This data describes a binding interaction between two proteins.

Residue-level contacts at the interface:
Residue L1553 in protein 2 interacts with residue Q1551 in protein 1 (closest heavy-atom distance 3.2 Å).
Residue Q1507 in protein 2 interacts with residue T1508 in protein 1 (closest heavy-atom distance 3.0 Å).
Residue T1324 in protein 2 is in contact with residue F1486 in protein 1 (closest heavy-atom distance 3.5 Å).
Residue A1406 in protein 2 is in contact with residue H1457 in protein 1 (closest heavy-atom distance 3.4 Å).
Residue W1394 in protein 2 is in contact with residue N1467 in protein 1 (closest heavy-atom distance 3.5 Å).
Residue Q1403 in protein 2 interacts with residue A1460 in protein 1 (closest heavy-atom distance 2.5 Å).
Residue F1409 in protein 2 is in contact with residue M1456 in protein 1 (closest heavy-atom distance 3.6 Å).
Residue W1429 in protein 2 interacts with residue R1442 in protein 1 (closest heavy-atom distance 3.4 Å).
Residue F1426 in protein 2 is in contact with residue V1446 in protein 1 (closest heavy-atom distance 3.6 Å).
Residue Q1403 in protein 2 interacts with residue H1457 in protein 1 (closest heavy-atom distance 3.2 Å).
Residue Q1565 in protein 2 interacts with residue D1559 in protein 1 (closest heavy-atom distance 3.5 Å).
Residue N996 in protein 2 interacts with residue F718 in protein 1 (closest heavy-atom distance 3.6 Å).
Residue C1413 in protein 2 contacts residue I1449 in protein 1 (closest heavy-atom distance 3.3 Å).
Residue P1325 in protein 2 contacts residue D1488 in protein 1 (closest heavy-atom distance 3.3 Å).
Residue L1407 in protein 2 is in contact with residue H1457 in protein 1 (closest heavy-atom distance 3.3 Å).
Residue T370 in protein 2 contacts residue K490 in protein 1 (closest heavy-atom distance 2.9 Å).
Residue R992 in protein 2 interacts with residue R724 in protein 1 (closest heavy-atom distance 3.0 Å).
Residue Q1565 in protein 2 contacts residue R1563 in protein 1 (closest heavy-atom distance 3.1 Å).
Residue P1328 in protein 2 is in contact with residue R1483 in protein 1 (closest heavy-atom distance 3.6 Å).
Residue R946 in protein 2 interacts with residue N654 in protein 1 (closest heavy-atom distance 3.3 Å).
Residue L1410 in protein 2 contacts residue H1457 in protein 1 (closest heavy-atom distance 3.6 Å).
Residue H395 in protein 2 contacts residue G457 in protein 1 (closest heavy-atom distance 3.5 Å).
Residue I1550 in protein 2 contacts residue Q1551 in protein 1 (closest heavy-atom distance 3.2 Å).
Residue R1331 in protein 2 contacts residue F1476 in protein 1 (closest heavy-atom distance 3.6 Å).
Residue P1395 in protein 2 contacts residue A1466 in protein 1 (closest heavy-atom distance 3.2 Å).
Residue L1553 in protein 2 contacts residue V1547 in protein 1 (closest heavy-atom distance 3.5 Å).
Residue W1429 in protein 2 contacts residue V1446 in protein 1 (closest heavy-atom distance 3.5 Å).
Residue Y1393 in protein 2 contacts residue F1468 in protein 1 (closest heavy-atom distance 3.2 Å).
Residue L1410 in protein 2 interacts with residue G1453 in protein 1 (closest heavy-atom distance 3.3 Å).
Residue R1254 in protein 2 is in contact with residue K1190 in protein 1 (closest heavy-atom distance 3.4 Å).
Residue Y1561 in protein 2 interacts with residue D1559 in protein 1 (closest heavy-atom distance 3.3 Å).
Residue P397 in protein 2 contacts residue S491 in protein 1 (closest heavy-atom distance 3.4 Å).
Residue I1326 in protein 2 contacts residue Y1485 in protein 1 (closest heavy-atom distance 2.8 Å).
Residue G368 in protein 2 interacts with residue K490 in protein 1 (closest heavy-atom distance 3.5 Å).
Residue Q1403 in protein 2 is in contact with residue L1461 in protein 1 (closest heavy-atom distance 3.2 Å).
Residue I1323 in protein 2 interacts with residue M1456 in protein 1 (closest heavy-atom distance 3.3 Å).
Residue Y1399 in protein 2 interacts with residue F1465 in protein 1 (closest heavy-atom distance 3.4 Å).
Residue F1409 in protein 2 is in contact with residue F1452 in protein 1 (closest heavy-atom distance 3.5 Å).
Residue I1323 in protein 2 interacts with residue Q1463 in protein 1 (closest heavy-atom distance 3.3 Å).
Residue N1402 in protein 2 interacts with residue Q1463 in protein 1 (closest heavy-atom distance 2.7 Å).
Residue L1440 in protein 2 contacts residue V1548 in protein 1 (closest heavy-atom distance 3.6 Å).
Residue I1554 in protein 2 interacts with residue I1554 in protein 1 (closest heavy-atom distance 3.6 Å).
Residue Y1561 in protein 2 contacts residue M1556 in protein 1 (closest heavy-atom distance 3.5 Å).
Residue F1505 in protein 2 is in contact with residue M1542 in protein 1 (closest heavy-atom distance 3.5 Å).
Residue L1330 in protein 2 contacts residue R1483 in protein 1 (closest heavy-atom distance 3.0 Å).
Residue L1436 in protein 2 is in contact with residue L1552 in protein 1 (closest heavy-atom distance 3.5 Å).
Residue L1410 in protein 2 is in contact with residue F1454 in protein 1 (closest heavy-atom distance 3.6 Å).
Residue Y1399 in protein 2 interacts with residue L1461 in protein 1 (closest heavy-atom distance 2.8 Å).
Residue L1425 in protein 2 contacts residue R1442 in protein 1 (closest heavy-atom distance 2.6 Å).
Residue I1326 in protein 2 interacts with residue F1486 in protein 1 (closest heavy-atom distance 3.6 Å).
Residue T1396 in protein 2 contacts residue F1465 in protein 1 (closest heavy-atom distance 3.5 Å).
Residue L1332 in protein 2 interacts with residue F1476 in protein 1 (closest heavy-atom distance 3.6 Å).
Residue W1429 in protein 2 contacts residue M1556 in protein 1 (closest heavy-atom distance 3.5 Å).
Residue W1429 in protein 2 is in contact with residue L1552 in protein 1 (closest heavy-atom distance 3.6 Å).
Residue S1558 in protein 2 contacts residue D1559 in protein 1 (closest heavy-atom distance 2.7 Å).
Residue L1330 in protein 2 interacts with residue F1476 in protein 1 (closest heavy-atom distance 3.4 Å).
Residue G1322 in protein 2 interacts with residue Q1463 in protein 1 (closest heavy-atom distance 3.2 Å).
Residue Q1507 in protein 2 interacts with residue M1542 in protein 1 (closest heavy-atom distance 3.5 Å).
Residue N398 in protein 2 is in contact with residue S491 in protein 1 (closest heavy-atom distance 3.0 Å).
Residue S1031 in protein 2 interacts with residue K722 in protein 1 (closest heavy-atom distance 2.7 Å).

Sequence of protein 1:
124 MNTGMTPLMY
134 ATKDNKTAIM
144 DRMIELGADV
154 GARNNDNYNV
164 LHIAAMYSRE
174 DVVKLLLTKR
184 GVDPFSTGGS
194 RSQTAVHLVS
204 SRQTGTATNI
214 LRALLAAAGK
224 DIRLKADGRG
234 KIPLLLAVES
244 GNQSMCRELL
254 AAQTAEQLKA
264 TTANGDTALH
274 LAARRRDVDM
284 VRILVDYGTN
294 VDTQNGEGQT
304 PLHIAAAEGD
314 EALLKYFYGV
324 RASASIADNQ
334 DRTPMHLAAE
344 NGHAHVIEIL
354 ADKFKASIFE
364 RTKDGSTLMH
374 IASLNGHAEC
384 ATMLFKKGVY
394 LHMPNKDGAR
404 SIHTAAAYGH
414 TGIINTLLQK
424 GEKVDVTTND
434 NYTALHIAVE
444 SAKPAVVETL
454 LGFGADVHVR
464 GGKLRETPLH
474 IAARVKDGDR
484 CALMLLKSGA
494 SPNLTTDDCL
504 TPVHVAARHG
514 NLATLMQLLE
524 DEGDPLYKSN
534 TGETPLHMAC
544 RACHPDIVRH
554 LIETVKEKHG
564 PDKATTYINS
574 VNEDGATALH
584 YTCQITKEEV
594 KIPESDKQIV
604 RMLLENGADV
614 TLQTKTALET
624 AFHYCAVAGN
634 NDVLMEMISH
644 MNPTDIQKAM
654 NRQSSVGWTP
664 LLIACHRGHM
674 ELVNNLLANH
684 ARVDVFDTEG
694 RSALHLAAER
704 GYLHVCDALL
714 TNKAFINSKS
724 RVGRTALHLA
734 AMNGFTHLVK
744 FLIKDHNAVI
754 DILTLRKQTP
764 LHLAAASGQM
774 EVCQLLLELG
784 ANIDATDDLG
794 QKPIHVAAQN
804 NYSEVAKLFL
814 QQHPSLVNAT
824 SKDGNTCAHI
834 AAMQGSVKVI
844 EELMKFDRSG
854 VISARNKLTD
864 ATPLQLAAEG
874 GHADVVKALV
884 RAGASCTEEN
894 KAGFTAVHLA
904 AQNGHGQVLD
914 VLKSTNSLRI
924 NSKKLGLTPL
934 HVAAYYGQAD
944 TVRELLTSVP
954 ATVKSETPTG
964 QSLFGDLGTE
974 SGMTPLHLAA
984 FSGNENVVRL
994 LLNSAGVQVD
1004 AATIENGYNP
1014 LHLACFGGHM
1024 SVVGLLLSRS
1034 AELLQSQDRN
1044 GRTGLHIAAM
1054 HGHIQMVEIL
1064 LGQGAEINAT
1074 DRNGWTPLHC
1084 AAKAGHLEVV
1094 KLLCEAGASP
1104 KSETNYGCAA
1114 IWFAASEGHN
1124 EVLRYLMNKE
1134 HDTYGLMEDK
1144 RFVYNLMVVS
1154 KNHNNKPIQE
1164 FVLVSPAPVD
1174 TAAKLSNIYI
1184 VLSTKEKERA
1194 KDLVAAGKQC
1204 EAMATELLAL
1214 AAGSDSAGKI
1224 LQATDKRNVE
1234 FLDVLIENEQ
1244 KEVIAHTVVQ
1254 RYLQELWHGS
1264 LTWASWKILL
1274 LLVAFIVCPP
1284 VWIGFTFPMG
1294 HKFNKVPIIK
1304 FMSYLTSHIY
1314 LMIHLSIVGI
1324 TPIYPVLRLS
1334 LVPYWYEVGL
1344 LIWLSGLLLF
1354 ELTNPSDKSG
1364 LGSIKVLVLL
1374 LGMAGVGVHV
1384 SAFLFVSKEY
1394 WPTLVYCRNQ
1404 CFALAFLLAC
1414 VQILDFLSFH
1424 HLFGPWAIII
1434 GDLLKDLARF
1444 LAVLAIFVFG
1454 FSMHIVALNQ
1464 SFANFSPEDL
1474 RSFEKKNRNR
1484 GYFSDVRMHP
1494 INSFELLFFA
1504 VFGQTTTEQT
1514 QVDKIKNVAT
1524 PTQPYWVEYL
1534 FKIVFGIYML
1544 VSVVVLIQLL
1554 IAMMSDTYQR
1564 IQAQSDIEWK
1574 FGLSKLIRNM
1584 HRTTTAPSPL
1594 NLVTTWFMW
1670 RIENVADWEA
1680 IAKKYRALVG

Sequence of protein 2:
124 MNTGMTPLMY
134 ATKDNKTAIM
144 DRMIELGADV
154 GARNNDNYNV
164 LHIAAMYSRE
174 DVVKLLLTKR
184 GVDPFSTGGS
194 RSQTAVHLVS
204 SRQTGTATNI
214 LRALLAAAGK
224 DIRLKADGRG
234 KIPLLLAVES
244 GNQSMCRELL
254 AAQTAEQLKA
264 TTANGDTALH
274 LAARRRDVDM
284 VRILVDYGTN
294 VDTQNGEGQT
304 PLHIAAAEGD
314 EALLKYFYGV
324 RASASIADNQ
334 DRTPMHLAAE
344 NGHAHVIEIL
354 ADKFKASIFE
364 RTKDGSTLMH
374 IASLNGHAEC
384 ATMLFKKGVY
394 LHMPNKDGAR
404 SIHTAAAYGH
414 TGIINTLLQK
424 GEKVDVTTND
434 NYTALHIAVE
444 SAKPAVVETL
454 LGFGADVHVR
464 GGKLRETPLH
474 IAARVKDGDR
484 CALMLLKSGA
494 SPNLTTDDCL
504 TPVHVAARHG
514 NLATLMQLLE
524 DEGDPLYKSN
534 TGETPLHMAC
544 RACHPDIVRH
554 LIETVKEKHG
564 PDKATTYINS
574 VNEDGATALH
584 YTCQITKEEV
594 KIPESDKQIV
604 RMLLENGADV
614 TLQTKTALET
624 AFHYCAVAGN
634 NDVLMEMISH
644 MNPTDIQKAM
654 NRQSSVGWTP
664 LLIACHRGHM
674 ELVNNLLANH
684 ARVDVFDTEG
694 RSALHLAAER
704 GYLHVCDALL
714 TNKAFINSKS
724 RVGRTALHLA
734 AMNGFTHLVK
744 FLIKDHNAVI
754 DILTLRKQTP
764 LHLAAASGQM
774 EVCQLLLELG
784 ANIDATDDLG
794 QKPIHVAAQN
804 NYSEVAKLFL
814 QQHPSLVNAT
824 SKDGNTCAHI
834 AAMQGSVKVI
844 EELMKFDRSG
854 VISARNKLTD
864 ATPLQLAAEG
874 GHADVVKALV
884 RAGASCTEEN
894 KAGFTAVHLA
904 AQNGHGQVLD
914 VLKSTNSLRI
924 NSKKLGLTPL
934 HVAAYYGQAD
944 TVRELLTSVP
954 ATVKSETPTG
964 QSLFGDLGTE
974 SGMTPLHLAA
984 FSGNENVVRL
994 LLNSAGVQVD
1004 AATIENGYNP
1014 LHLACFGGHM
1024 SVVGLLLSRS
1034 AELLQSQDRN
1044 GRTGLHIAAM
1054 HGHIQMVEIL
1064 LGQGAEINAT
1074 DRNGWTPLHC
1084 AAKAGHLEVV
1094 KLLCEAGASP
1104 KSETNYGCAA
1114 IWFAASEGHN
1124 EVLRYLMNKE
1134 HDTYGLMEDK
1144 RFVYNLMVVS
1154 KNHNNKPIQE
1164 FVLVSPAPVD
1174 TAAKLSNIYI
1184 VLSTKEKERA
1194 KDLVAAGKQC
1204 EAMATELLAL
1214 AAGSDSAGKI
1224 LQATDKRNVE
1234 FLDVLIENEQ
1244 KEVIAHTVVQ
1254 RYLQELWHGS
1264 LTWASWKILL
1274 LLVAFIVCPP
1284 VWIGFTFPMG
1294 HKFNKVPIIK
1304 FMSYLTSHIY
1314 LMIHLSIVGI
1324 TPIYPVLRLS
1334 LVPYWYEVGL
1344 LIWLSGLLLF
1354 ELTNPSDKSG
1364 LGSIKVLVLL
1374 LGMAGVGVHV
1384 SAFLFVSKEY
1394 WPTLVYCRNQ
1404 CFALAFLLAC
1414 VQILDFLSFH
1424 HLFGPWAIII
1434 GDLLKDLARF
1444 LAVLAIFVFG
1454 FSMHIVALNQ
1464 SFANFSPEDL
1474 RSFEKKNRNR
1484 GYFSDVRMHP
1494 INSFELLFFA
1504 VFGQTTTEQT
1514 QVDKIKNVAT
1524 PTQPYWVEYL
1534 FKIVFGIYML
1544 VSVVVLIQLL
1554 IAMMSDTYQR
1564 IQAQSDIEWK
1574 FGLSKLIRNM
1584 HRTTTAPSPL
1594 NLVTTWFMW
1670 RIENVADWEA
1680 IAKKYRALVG